Interface contacts:
Residue L131 in protein 1 contacts residue Y92 in protein 2 (closest heavy-atom distance 3.5 Å).
Residue G109 in protein 1 is in contact with residue Y92 in protein 2 (closest heavy-atom distance 4.7 Å).
Residue H2 in protein 1 contacts residue G118 in protein 2 (closest heavy-atom distance 4.1 Å).
Residue T122 in protein 1 interacts with residue L116 in protein 2 (closest heavy-atom distance 3.7 Å).
Residue R126 in protein 1 interacts with residue F113 in protein 2 (closest heavy-atom distance 3.7 Å).
Residue T43 in protein 1 is in contact with residue D119 in protein 2 (closest heavy-atom distance 4.6 Å).
Residue M127 in protein 1 is in contact with residue Y111 in protein 2 (closest heavy-atom distance 3.9 Å).
Residue Y107 in protein 1 contacts residue C90 in protein 2 (closest heavy-atom distance 3.3 Å).
Residue T5 in protein 1 is in contact with residue F113 in protein 2 (closest heavy-atom distance 3.5 Å).
Residue C58 in protein 1 interacts with residue P89 in protein 2 (closest heavy-atom distance 4.9 Å).
Residue R126 in protein 1 contacts residue L112 in protein 2 (closest heavy-atom distance 3.5 Å).
Residue R4 in protein 1 contacts residue G115 in protein 2 (closest heavy-atom distance 3.0 Å).
Residue E57 in protein 1 interacts with residue C90 in protein 2 (closest heavy-atom distance 4.0 Å).
Residue V31 in protein 1 interacts with residue L116 in protein 2 (closest heavy-atom distance 4.4 Å).
Residue P1 in protein 1 is in contact with residue G118 in protein 2 (closest heavy-atom distance 4.3 Å).
Residue P128 in protein 1 contacts residue S110 in protein 2 (closest heavy-atom distance 3.5 Å).
Residue P128 in protein 1 contacts residue Y92 in protein 2 (closest heavy-atom distance 4.0 Å).
Residue Y107 in protein 1 contacts residue N91 in protein 2 (closest heavy-atom distance 4.9 Å).
Residue M127 in protein 1 contacts residue S110 in protein 2 (closest heavy-atom distance 4.6 Å).
Residue F6 in protein 1 contacts residue L112 in protein 2 (closest heavy-atom distance 3.5 Å).
Residue P1 in protein 1 interacts with residue L116 in protein 2 (closest heavy-atom distance 3.8 Å).
Residue R126 in protein 1 is in contact with residue Y111 in protein 2 (closest heavy-atom distance 3.8 Å).
Residue M127 in protein 1 is in contact with residue L112 in protein 2 (closest heavy-atom distance 2.9 Å).
Residue T122 in protein 1 contacts residue F117 in protein 2 (closest heavy-atom distance 4.1 Å).
Residue A44 in protein 1 is in contact with residue G118 in protein 2 (closest heavy-atom distance 4.5 Å).
Residue R106 in protein 1 interacts with residue Y92 in protein 2 (closest heavy-atom distance 3.3 Å).
Residue G109 in protein 1 contacts residue Y111 in protein 2 (closest heavy-atom distance 3.8 Å).
Residue P128 in protein 1 interacts with residue L112 in protein 2 (closest heavy-atom distance 4.6 Å).
Residue H2 in protein 1 interacts with residue D119 in protein 2 (closest heavy-atom distance 3.0 Å).
Residue E129 in protein 1 is in contact with residue L112 in protein 2 (closest heavy-atom distance 3.8 Å).
Residue L123 in protein 1 contacts residue G115 in protein 2 (closest heavy-atom distance 3.6 Å).
Residue L121 in protein 1 is in contact with residue L116 in protein 2 (closest heavy-atom distance 4.7 Å).
Residue R106 in protein 1 is in contact with residue C90 in protein 2 (closest heavy-atom distance 4.0 Å).
Residue D130 in protein 1 interacts with residue Y92 in protein 2 (closest heavy-atom distance 4.4 Å).
Residue C144 in protein 1 is in contact with residue C114 in protein 2 (closest heavy-atom distance 2.0 Å).
Residue E129 in protein 1 interacts with residue S110 in protein 2 (closest heavy-atom distance 3.5 Å).
Residue L123 in protein 1 is in contact with residue L116 in protein 2 (closest heavy-atom distance 2.9 Å).
Residue L123 in protein 1 is in contact with residue C114 in protein 2 (closest heavy-atom distance 4.2 Å).
Residue H2 in protein 1 interacts with residue F117 in protein 2 (closest heavy-atom distance 2.8 Å).
Residue A124 in protein 1 interacts with residue C114 in protein 2 (closest heavy-atom distance 3.4 Å).
Residue T45 in protein 1 is in contact with residue L116 in protein 2 (closest heavy-atom distance 3.7 Å).
Residue S89 in protein 1 contacts residue C90 in protein 2 (closest heavy-atom distance 3.4 Å).
Residue I125 in protein 1 interacts with residue L112 in protein 2 (closest heavy-atom distance 3.8 Å).
Residue C58 in protein 1 contacts residue C90 in protein 2 (closest heavy-atom distance 2.0 Å).
Residue R106 in protein 1 contacts residue N91 in protein 2 (closest heavy-atom distance 3.5 Å).
Residue P128 in protein 1 contacts residue Y111 in protein 2 (closest heavy-atom distance 4.1 Å).
Residue I125 in protein 1 is in contact with residue C114 in protein 2 (closest heavy-atom distance 2.8 Å).
Residue L21 in protein 1 contacts residue L116 in protein 2 (closest heavy-atom distance 3.8 Å).
Residue T5 in protein 1 is in contact with residue C114 in protein 2 (closest heavy-atom distance 4.3 Å).
Residue P1 in protein 1 is in contact with residue F117 in protein 2 (closest heavy-atom distance 3.5 Å).
Residue F6 in protein 1 contacts residue C114 in protein 2 (closest heavy-atom distance 3.6 Å).
Residue A124 in protein 1 is in contact with residue G115 in protein 2 (closest heavy-atom distance 4.7 Å).
Residue H2 in protein 1 is in contact with residue L116 in protein 2 (closest heavy-atom distance 3.7 Å).
Residue I125 in protein 1 interacts with residue F113 in protein 2 (closest heavy-atom distance 3.4 Å).
Residue R4 in protein 1 is in contact with residue F113 in protein 2 (closest heavy-atom distance 3.0 Å).
Residue L3 in protein 1 is in contact with residue G115 in protein 2 (closest heavy-atom distance 4.0 Å).
Residue L3 in protein 1 interacts with residue L116 in protein 2 (closest heavy-atom distance 4.2 Å).
Residue R4 in protein 1 is in contact with residue C114 in protein 2 (closest heavy-atom distance 3.3 Å).
Residue F6 in protein 1 interacts with residue F113 in protein 2 (closest heavy-atom distance 3.4 Å).
Residue H2 in protein 1 interacts with residue G115 in protein 2 (closest heavy-atom distance 3.9 Å).

Sequence of protein 1:
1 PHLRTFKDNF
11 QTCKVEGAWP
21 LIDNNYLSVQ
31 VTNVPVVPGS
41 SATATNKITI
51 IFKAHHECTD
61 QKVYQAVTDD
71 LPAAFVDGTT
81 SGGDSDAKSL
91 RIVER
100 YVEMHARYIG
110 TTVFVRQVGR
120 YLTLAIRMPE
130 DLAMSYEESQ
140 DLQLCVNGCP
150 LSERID

The following describes two proteins that form a bound complex.

Sequence of protein 2:
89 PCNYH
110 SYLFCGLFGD